Sequence of chain A:
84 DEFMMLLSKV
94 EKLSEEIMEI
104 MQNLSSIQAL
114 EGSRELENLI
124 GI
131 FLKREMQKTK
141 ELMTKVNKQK

Sequence of chain B:
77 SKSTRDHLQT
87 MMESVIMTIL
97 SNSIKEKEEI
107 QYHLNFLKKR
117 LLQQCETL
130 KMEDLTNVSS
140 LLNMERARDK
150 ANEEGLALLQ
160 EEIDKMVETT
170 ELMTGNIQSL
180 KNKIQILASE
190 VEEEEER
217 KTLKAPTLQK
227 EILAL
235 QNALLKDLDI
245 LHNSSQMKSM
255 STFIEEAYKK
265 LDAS

The following describes two proteins that form a bound complex.

Interface contacts:
Residue M251 in chain B interacts with residue I100 in chain A (closest heavy-atom distance 3.9 Å).
Residue M254 in chain B contacts residue V93 in chain A (closest heavy-atom distance 4.6 Å).
Residue K240 in chain B is in contact with residue S109 in chain A (closest heavy-atom distance 4.0 Å).
Residue M254 in chain B contacts residue K92 in chain A (closest heavy-atom distance 4.7 Å).
Residue I258 in chain B contacts residue V93 in chain A (closest heavy-atom distance 4.7 Å).
Residue M254 in chain B interacts with residue L96 in chain A (closest heavy-atom distance 3.9 Å).
Residue I244 in chain B is in contact with residue L107 in chain A (closest heavy-atom distance 4.7 Å).
Residue I244 in chain B contacts residue I110 in chain A (closest heavy-atom distance 5.0 Å).